Interface contacts:
Residue W227 in the first protein is in contact with residue R56 in the second protein (closest heavy-atom distance 3.7 Å).
Residue T69 in the first protein contacts residue A46 in the second protein (closest heavy-atom distance 3.5 Å).
Residue Q24 in the first protein contacts residue A48 in the second protein (closest heavy-atom distance 3.8 Å).
Residue K154 in the first protein is in contact with residue P49 in the second protein (closest heavy-atom distance 3.5 Å).
Residue P49 in the first protein contacts residue E59 in the second protein (closest heavy-atom distance 3.6 Å).
Residue I78 in the first protein interacts with residue L42 in the second protein (closest heavy-atom distance 3.7 Å).
Residue E25 in the first protein interacts with residue P49 in the second protein (closest heavy-atom distance 3.4 Å).
Residue W50 in the first protein contacts residue E59 in the second protein (closest heavy-atom distance 3.0 Å).
Residue Q24 in the first protein contacts residue P49 in the second protein (closest heavy-atom distance 3.6 Å).
Residue G238 in the first protein contacts residue R56 in the second protein (closest heavy-atom distance 3.7 Å).
Residue G230 in the first protein contacts residue R56 in the second protein (closest heavy-atom distance 2.9 Å).
Residue R93 in the first protein is in contact with residue F60 in the second protein (closest heavy-atom distance 3.5 Å).
Residue Q24 in the first protein is in contact with residue L42 in the second protein (closest heavy-atom distance 3.7 Å).
Residue L27 in the first protein is in contact with residue A51 in the second protein (closest heavy-atom distance 3.7 Å).
Residue E202 in the first protein contacts residue D53 in the second protein (closest heavy-atom distance 3.1 Å).
Residue E202 in the first protein is in contact with residue N57 in the second protein (closest heavy-atom distance 3.0 Å).
Residue Q156 in the first protein is in contact with residue P49 in the second protein (closest heavy-atom distance 3.6 Å).
Residue W50 in the first protein contacts residue R52 in the second protein (closest heavy-atom distance 3.5 Å).
Residue H43 in the first protein interacts with residue G55 in the second protein (closest heavy-atom distance 3.5 Å).
Residue Y47 in the first protein contacts residue P54 in the second protein (closest heavy-atom distance 3.5 Å).
Residue Y47 in the first protein contacts residue P58 in the second protein (closest heavy-atom distance 3.8 Å).
Residue T69 in the first protein is in contact with residue D47 in the second protein (closest heavy-atom distance 3.7 Å).
Residue W50 in the first protein contacts residue D53 in the second protein (closest heavy-atom distance 3.8 Å).
Residue R178 in the first protein interacts with residue L61 in the second protein (closest heavy-atom distance 3.8 Å).
Residue E202 in the first protein is in contact with residue R56 in the second protein (closest heavy-atom distance 3.9 Å).
Residue L96 in the first protein interacts with residue F60 in the second protein (closest heavy-atom distance 3.5 Å).
Residue E94 in the first protein interacts with residue F60 in the second protein (closest heavy-atom distance 3.2 Å).
Residue Q156 in the first protein is in contact with residue D47 in the second protein (closest heavy-atom distance 3.5 Å).
Residue R68 in the first protein interacts with residue A48 in the second protein (closest heavy-atom distance 3.2 Å).
Residue H43 in the first protein interacts with residue D53 in the second protein (closest heavy-atom distance 2.9 Å).
Residue N143 in the first protein interacts with residue T50 in the second protein (closest heavy-atom distance 3.7 Å).
Residue I179 in the first protein interacts with residue F60 in the second protein (closest heavy-atom distance 3.5 Å).
Residue S226 in the first protein interacts with residue G55 in the second protein (closest heavy-atom distance 3.6 Å).
Residue N95 in the first protein is in contact with residue F60 in the second protein (closest heavy-atom distance 3.5 Å).
Residue W50 in the first protein interacts with residue P54 in the second protein (closest heavy-atom distance 3.3 Å).
Residue E25 in the first protein contacts residue A51 in the second protein (closest heavy-atom distance 3.5 Å).
Residue G228 in the first protein contacts residue G55 in the second protein (closest heavy-atom distance 3.0 Å).
Residue G203 in the first protein interacts with residue D53 in the second protein (closest heavy-atom distance 2.9 Å).
Residue L26 in the first protein interacts with residue A51 in the second protein (closest heavy-atom distance 2.9 Å).
Residue Y47 in the first protein is in contact with residue E59 in the second protein (closest heavy-atom distance 2.9 Å).
Residue A200 in the first protein interacts with residue R56 in the second protein (closest heavy-atom distance 3.3 Å).
Residue L60 in the first protein interacts with residue F37 in the second protein (closest heavy-atom distance 3.7 Å).
Residue R68 in the first protein contacts residue D47 in the second protein (closest heavy-atom distance 2.7 Å).
Residue Q24 in the first protein interacts with residue L41 in the second protein (closest heavy-atom distance 2.8 Å).
Residue G228 in the first protein is in contact with residue P58 in the second protein (closest heavy-atom distance 3.8 Å).
Residue Q156 in the first protein is in contact with residue A48 in the second protein (closest heavy-atom distance 3.0 Å).
Residue Y71 in the first protein interacts with residue P39 in the second protein (closest heavy-atom distance 3.6 Å).
Residue E229 in the first protein contacts residue L61 in the second protein (closest heavy-atom distance 3.7 Å).
Residue L26 in the first protein contacts residue P49 in the second protein (closest heavy-atom distance 2.9 Å).
Residue Q156 in the first protein interacts with residue T50 in the second protein (closest heavy-atom distance 2.9 Å).
Residue E202 in the first protein contacts residue R52 in the second protein (closest heavy-atom distance 3.4 Å).
Residue W92 in the first protein interacts with residue F60 in the second protein (closest heavy-atom distance 3.8 Å).
Residue G228 in the first protein interacts with residue R56 in the second protein (closest heavy-atom distance 3.5 Å).
Residue L26 in the first protein is in contact with residue T50 in the second protein (closest heavy-atom distance 3.5 Å).
Residue K107 in the first protein is in contact with residue E36 in the second protein (closest heavy-atom distance 3.2 Å).
Residue K77 in the first protein is in contact with residue E36 in the second protein (closest heavy-atom distance 3.2 Å).
Residue E202 in the first protein contacts residue T50 in the second protein (closest heavy-atom distance 3.9 Å).
Residue S205 in the first protein is in contact with residue D53 in the second protein (closest heavy-atom distance 2.5 Å).
Residue W227 in the first protein is in contact with residue G55 in the second protein (closest heavy-atom distance 3.1 Å).
Residue D199 in the first protein contacts residue R56 in the second protein (closest heavy-atom distance 2.8 Å).

Sequence of the first protein:
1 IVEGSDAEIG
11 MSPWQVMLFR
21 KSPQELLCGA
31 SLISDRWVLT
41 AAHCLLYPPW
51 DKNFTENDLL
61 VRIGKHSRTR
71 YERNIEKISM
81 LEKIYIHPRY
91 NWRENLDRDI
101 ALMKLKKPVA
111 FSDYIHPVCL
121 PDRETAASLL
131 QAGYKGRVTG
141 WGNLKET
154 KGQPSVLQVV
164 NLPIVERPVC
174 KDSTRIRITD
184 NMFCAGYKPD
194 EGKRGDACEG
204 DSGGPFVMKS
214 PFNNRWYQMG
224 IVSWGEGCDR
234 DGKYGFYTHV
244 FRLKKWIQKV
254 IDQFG

This data describes a binding interaction between two proteins.

Sequence of the second protein:
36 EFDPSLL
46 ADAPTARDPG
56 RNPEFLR